Sequence of the first protein:
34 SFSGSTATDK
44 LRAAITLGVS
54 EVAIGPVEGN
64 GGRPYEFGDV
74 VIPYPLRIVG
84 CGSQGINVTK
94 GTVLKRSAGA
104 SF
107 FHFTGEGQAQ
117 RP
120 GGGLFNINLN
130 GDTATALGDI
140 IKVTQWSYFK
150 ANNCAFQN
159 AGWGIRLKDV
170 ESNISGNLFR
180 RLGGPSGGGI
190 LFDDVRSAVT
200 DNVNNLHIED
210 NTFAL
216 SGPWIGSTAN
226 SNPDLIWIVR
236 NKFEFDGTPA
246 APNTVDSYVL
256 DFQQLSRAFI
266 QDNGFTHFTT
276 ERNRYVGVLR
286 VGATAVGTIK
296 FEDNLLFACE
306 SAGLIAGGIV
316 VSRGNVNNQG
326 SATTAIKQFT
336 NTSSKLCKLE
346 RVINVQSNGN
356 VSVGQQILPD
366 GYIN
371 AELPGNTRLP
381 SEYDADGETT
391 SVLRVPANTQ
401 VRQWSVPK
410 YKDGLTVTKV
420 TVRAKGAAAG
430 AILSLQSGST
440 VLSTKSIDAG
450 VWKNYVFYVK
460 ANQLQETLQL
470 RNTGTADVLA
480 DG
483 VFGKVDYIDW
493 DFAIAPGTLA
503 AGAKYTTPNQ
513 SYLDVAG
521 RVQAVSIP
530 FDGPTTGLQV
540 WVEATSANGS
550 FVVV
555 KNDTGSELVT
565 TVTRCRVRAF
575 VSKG

Sequence of the second protein:
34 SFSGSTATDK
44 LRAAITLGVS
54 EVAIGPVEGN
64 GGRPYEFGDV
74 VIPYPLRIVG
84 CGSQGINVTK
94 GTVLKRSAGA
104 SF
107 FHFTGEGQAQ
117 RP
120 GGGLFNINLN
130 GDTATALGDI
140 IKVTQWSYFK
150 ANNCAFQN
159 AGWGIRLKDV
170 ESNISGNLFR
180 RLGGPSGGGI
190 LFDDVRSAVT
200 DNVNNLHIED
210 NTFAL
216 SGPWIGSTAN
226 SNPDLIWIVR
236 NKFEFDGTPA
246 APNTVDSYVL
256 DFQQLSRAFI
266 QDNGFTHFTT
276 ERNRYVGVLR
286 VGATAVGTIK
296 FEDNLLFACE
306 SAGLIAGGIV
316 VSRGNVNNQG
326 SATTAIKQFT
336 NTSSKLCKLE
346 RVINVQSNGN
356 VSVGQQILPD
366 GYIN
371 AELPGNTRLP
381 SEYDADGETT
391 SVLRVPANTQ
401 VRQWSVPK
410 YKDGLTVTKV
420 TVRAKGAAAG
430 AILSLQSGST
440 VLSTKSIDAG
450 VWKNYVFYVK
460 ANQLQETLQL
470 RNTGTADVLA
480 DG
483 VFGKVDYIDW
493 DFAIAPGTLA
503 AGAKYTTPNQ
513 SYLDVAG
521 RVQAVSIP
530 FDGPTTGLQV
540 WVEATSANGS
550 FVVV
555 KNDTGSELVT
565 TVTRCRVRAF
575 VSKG

Interface contacts:
Residue R570 in the first protein interacts with residue V522 in the second protein (closest heavy-atom distance 3.0 Å).
Residue S357 in the first protein is in contact with residue P374 in the second protein (closest heavy-atom distance 3.4 Å).
Residue N90 in the first protein interacts with residue Q116 in the second protein (closest heavy-atom distance 3.4 Å).
Residue T92 in the first protein contacts residue Q116 in the second protein (closest heavy-atom distance 3.1 Å).
Residue T271 in the first protein is in contact with residue R262 in the second protein (closest heavy-atom distance 2.9 Å).
Residue T534 in the first protein contacts residue A543 in the second protein (closest heavy-atom distance 2.9 Å).
Residue R235 in the first protein is in contact with residue E208 in the second protein (closest heavy-atom distance 3.0 Å).
Residue R570 in the first protein contacts residue Q523 in the second protein (closest heavy-atom distance 2.8 Å).
Residue E61 in the first protein contacts residue G51 in the second protein (closest heavy-atom distance 2.9 Å).
Residue Y489 in the first protein contacts residue D488 in the second protein (closest heavy-atom distance 3.2 Å).
Residue R572 in the first protein contacts residue D488 in the second protein (closest heavy-atom distance 2.9 Å).
Residue G536 in the first protein is in contact with residue E542 in the second protein (closest heavy-atom distance 3.2 Å).
Residue R235 in the first protein interacts with residue H206 in the second protein (closest heavy-atom distance 2.9 Å).
Residue V356 in the first protein interacts with residue G375 in the second protein (closest heavy-atom distance 3.3 Å).
Residue Q87 in the first protein contacts residue Y147 in the second protein (closest heavy-atom distance 3.1 Å).
Residue L300 in the first protein interacts with residue R262 in the second protein (closest heavy-atom distance 2.9 Å).
Residue R235 in the first protein interacts with residue W232 in the second protein (closest heavy-atom distance 3.4 Å).
Residue V350 in the first protein interacts with residue I314 in the second protein (closest heavy-atom distance 3.4 Å).
Residue G319 in the first protein is in contact with residue K295 in the second protein (closest heavy-atom distance 3.3 Å).
Residue N90 in the first protein is in contact with residue R117 in the second protein (closest heavy-atom distance 2.9 Å).
Residue V571 in the first protein is in contact with residue Q523 in the second protein (closest heavy-atom distance 3.3 Å).
Residue N355 in the first protein interacts with residue R402 in the second protein (closest heavy-atom distance 3.0 Å).
Residue R570 in the first protein contacts residue A546 in the second protein (closest heavy-atom distance 3.0 Å).
Residue Q538 in the first protein contacts residue W540 in the second protein (closest heavy-atom distance 3.3 Å).
Residue V356 in the first protein interacts with residue P374 in the second protein (closest heavy-atom distance 3.4 Å).
Residue P533 in the first protein contacts residue A543 in the second protein (closest heavy-atom distance 3.2 Å).
Residue K93 in the first protein contacts residue S53 in the second protein (closest heavy-atom distance 3.1 Å).
Residue N453 in the first protein is in contact with residue D412 in the second protein (closest heavy-atom distance 3.0 Å).
Residue D557 in the first protein interacts with residue K506 in the second protein (closest heavy-atom distance 2.8 Å).
Residue I527 in the first protein contacts residue S526 in the second protein (closest heavy-atom distance 3.4 Å).
Residue K237 in the first protein interacts with residue E170 in the second protein (closest heavy-atom distance 3.0 Å).
Residue D557 in the first protein is in contact with residue K555 in the second protein (closest heavy-atom distance 3.0 Å).
Residue E61 in the first protein contacts residue V52 in the second protein (closest heavy-atom distance 2.9 Å).
Residue F270 in the first protein interacts with residue R262 in the second protein (closest heavy-atom distance 3.4 Å).
Residue C84 in the first protein interacts with residue R80 in the second protein (closest heavy-atom distance 3.3 Å).
Residue E61 in the first protein interacts with residue S53 in the second protein (closest heavy-atom distance 2.6 Å).
Residue Q538 in the first protein contacts residue Q538 in the second protein (closest heavy-atom distance 3.1 Å).
Residue K237 in the first protein contacts residue N204 in the second protein (closest heavy-atom distance 3.4 Å).
Residue R570 in the first protein is in contact with residue R521 in the second protein (closest heavy-atom distance 3.3 Å).
Residue L537 in the first protein is in contact with residue W540 in the second protein (closest heavy-atom distance 3.2 Å).
Residue V356 in the first protein is in contact with residue R402 in the second protein (closest heavy-atom distance 3.4 Å).
Residue R572 in the first protein contacts residue V575 in the second protein (closest heavy-atom distance 3.0 Å).
Residue D267 in the first protein is in contact with residue W232 in the second protein (closest heavy-atom distance 2.8 Å).
Residue S526 in the first protein contacts residue A524 in the second protein (closest heavy-atom distance 3.3 Å).
Residue D298 in the first protein is in contact with residue F264 in the second protein (closest heavy-atom distance 3.2 Å).
Residue N152 in the first protein is in contact with residue K149 in the second protein (closest heavy-atom distance 2.9 Å).
Residue D491 in the first protein is in contact with residue S576 in the second protein (closest heavy-atom distance 3.3 Å).
Residue Q87 in the first protein is in contact with residue K149 in the second protein (closest heavy-atom distance 3.3 Å).
Residue N353 in the first protein is in contact with residue R378 in the second protein (closest heavy-atom distance 3.0 Å).
Residue D298 in the first protein interacts with residue K295 in the second protein (closest heavy-atom distance 2.8 Å).
Residue D209 in the first protein contacts residue H206 in the second protein (closest heavy-atom distance 3.0 Å).
Residue E388 in the first protein interacts with residue K408 in the second protein (closest heavy-atom distance 2.8 Å).
Residue N355 in the first protein interacts with residue T377 in the second protein (closest heavy-atom distance 3.4 Å).
Residue G175 in the first protein is in contact with residue K149 in the second protein (closest heavy-atom distance 3.2 Å).
Residue N355 in the first protein contacts residue G375 in the second protein (closest heavy-atom distance 2.9 Å).
Residue T211 in the first protein contacts residue N204 in the second protein (closest heavy-atom distance 3.0 Å).
Residue S86 in the first protein contacts residue G121 in the second protein (closest heavy-atom distance 3.0 Å).
Residue D365 in the first protein interacts with residue Y410 in the second protein (closest heavy-atom distance 3.0 Å).
Residue Q360 in the first protein contacts residue K343 in the second protein (closest heavy-atom distance 3.2 Å).
Residue I527 in the first protein is in contact with residue V525 in the second protein (closest heavy-atom distance 3.0 Å).

The following describes two proteins that form a bound complex.